Sequence of chain B:
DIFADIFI

These two protein chains interact to form a complex.

Interface contacts:
Residue H245 in chain A interacts with residue F13 in chain B (closest heavy-atom distance 3.6 Å).
Residue D240 in chain A interacts with residue F17 in chain B (closest heavy-atom distance 3.8 Å).
Residue I213 in chain A contacts residue F17 in chain B (closest heavy-atom distance 4.6 Å).
Residue I242 in chain A contacts residue F17 in chain B (closest heavy-atom distance 3.0 Å).
Residue V244 in chain A interacts with residue F17 in chain B (closest heavy-atom distance 3.4 Å).
Residue K247 in chain A interacts with residue F13 in chain B (closest heavy-atom distance 4.8 Å).
Residue R407 in chain A is in contact with residue I12 in chain B (closest heavy-atom distance 4.6 Å).
Residue H245 in chain A contacts residue A14 in chain B (closest heavy-atom distance 4.4 Å).
Residue I408 in chain A contacts residue I12 in chain B (closest heavy-atom distance 4.5 Å).
Residue Y243 in chain A interacts with residue I12 in chain B (closest heavy-atom distance 4.5 Å).
Residue W404 in chain A is in contact with residue A14 in chain B (closest heavy-atom distance 4.1 Å).
Residue Y243 in chain A interacts with residue A14 in chain B (closest heavy-atom distance 4.2 Å).
Residue I242 in chain A is in contact with residue I16 in chain B (closest heavy-atom distance 3.5 Å).
Residue I242 in chain A contacts residue D15 in chain B (closest heavy-atom distance 3.3 Å).
Residue K246 in chain A interacts with residue A14 in chain B (closest heavy-atom distance 2.9 Å).
Residue V244 in chain A contacts residue D15 in chain B (closest heavy-atom distance 2.9 Å).
Residue D240 in chain A interacts with residue I18 in chain B (closest heavy-atom distance 4.3 Å).
Residue K241 in chain A contacts residue F17 in chain B (closest heavy-atom distance 3.4 Å).
Residue W404 in chain A contacts residue I12 in chain B (closest heavy-atom distance 2.9 Å).
Residue H245 in chain A interacts with residue D15 in chain B (closest heavy-atom distance 4.9 Å).
Residue K246 in chain A is in contact with residue F13 in chain B (closest heavy-atom distance 2.7 Å).
Residue K241 in chain A contacts residue I18 in chain B (closest heavy-atom distance 3.5 Å).
Residue W404 in chain A contacts residue F13 in chain B (closest heavy-atom distance 3.1 Å).
Residue V244 in chain A contacts residue A14 in chain B (closest heavy-atom distance 3.3 Å).
Residue Y243 in chain A contacts residue D15 in chain B (closest heavy-atom distance 3.7 Å).
Residue V244 in chain A interacts with residue F13 in chain B (closest heavy-atom distance 4.3 Å).
Residue I408 in chain A interacts with residue A14 in chain B (closest heavy-atom distance 4.5 Å).
Residue N214 in chain A is in contact with residue F17 in chain B (closest heavy-atom distance 2.4 Å).
Residue K246 in chain A is in contact with residue D15 in chain B (closest heavy-atom distance 4.2 Å).
Residue K241 in chain A contacts residue I16 in chain B (closest heavy-atom distance 4.0 Å).
Residue R407 in chain A interacts with residue D11 in chain B (closest heavy-atom distance 3.6 Å).
Residue K246 in chain A contacts residue I12 in chain B (closest heavy-atom distance 4.7 Å).
Residue R407 in chain A is in contact with residue F13 in chain B (closest heavy-atom distance 4.3 Å).
Residue Y243 in chain A interacts with residue I16 in chain B (closest heavy-atom distance 3.5 Å).

Sequence of chain A:
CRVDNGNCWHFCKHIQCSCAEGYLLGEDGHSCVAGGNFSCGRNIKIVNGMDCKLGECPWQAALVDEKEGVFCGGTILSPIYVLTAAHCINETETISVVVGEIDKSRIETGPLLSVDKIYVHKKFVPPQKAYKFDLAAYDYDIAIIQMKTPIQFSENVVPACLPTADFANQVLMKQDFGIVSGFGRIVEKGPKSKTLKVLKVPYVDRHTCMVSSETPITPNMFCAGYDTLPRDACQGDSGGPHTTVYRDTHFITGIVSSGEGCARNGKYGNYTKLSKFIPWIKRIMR